Sequence of the first protein:
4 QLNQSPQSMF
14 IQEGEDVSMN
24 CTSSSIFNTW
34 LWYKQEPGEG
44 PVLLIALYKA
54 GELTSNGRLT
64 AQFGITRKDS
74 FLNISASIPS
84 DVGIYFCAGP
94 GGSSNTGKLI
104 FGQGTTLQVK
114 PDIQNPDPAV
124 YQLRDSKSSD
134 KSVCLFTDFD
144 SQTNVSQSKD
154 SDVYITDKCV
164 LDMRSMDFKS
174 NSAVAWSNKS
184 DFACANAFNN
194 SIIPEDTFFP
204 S

Residue-level contacts at the interface:
Residue N98 in the first protein is in contact with residue I2 in the second protein (closest heavy-atom distance 3.1 Å).
Residue T99 in the first protein is in contact with residue G4 in the second protein (closest heavy-atom distance 4.2 Å).
Residue N98 in the first protein is in contact with residue L3 in the second protein (closest heavy-atom distance 3.7 Å).
Residue N98 in the first protein interacts with residue F5 in the second protein (closest heavy-atom distance 4.5 Å).
Residue T99 in the first protein contacts residue F5 in the second protein (closest heavy-atom distance 4.4 Å).
Residue G100 in the first protein interacts with residue F5 in the second protein (closest heavy-atom distance 4.7 Å).
Residue N98 in the first protein interacts with residue G4 in the second protein (closest heavy-atom distance 2.6 Å).
Residue G100 in the first protein is in contact with residue G4 in the second protein (closest heavy-atom distance 4.4 Å).

These two protein chains interact to form a complex.

Sequence of the second protein:
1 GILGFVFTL